Residue-level contacts at the interface:
Residue K130 in the second protein contacts residue P106 in the first protein (closest heavy-atom distance 3.4 Å).
Residue Q167 in the second protein interacts with residue V244 in the first protein (closest heavy-atom distance 3.4 Å).
Residue S4 in the second protein contacts residue Q236 in the first protein (closest heavy-atom distance 3.6 Å).
Residue D11 in the second protein interacts with residue R232 in the first protein (closest heavy-atom distance 3.1 Å).
Residue F6 in the second protein is in contact with residue S240 in the first protein (closest heavy-atom distance 3.5 Å).
Residue I67 in the second protein interacts with residue P55 in the first protein (closest heavy-atom distance 3.8 Å).
Residue N40 in the second protein contacts residue G146 in the first protein (closest heavy-atom distance 3.4 Å).
Residue Y61 in the second protein contacts residue L243 in the first protein (closest heavy-atom distance 3.9 Å).
Residue K130 in the second protein interacts with residue H103 in the first protein (closest heavy-atom distance 3.2 Å).
Residue V39 in the second protein interacts with residue A148 in the first protein (closest heavy-atom distance 3.6 Å).
Residue S12 in the second protein is in contact with residue N191 in the first protein (closest heavy-atom distance 3.7 Å).
Residue F8 in the second protein interacts with residue M152 in the first protein (closest heavy-atom distance 3.7 Å).
Residue P9 in the second protein is in contact with residue M152 in the first protein (closest heavy-atom distance 3.7 Å).
Residue Y28 in the second protein interacts with residue T101 in the first protein (closest heavy-atom distance 3.9 Å).
Residue E131 in the second protein contacts residue P106 in the first protein (closest heavy-atom distance 4.0 Å).
Residue V39 in the second protein interacts with residue L149 in the first protein (closest heavy-atom distance 2.9 Å).
Residue H45 in the second protein contacts residue V245 in the first protein (closest heavy-atom distance 3.9 Å).
Residue I67 in the second protein contacts residue Y105 in the first protein (closest heavy-atom distance 3.7 Å).
Residue D60 in the second protein interacts with residue L243 in the first protein (closest heavy-atom distance 3.3 Å).
Residue T41 in the second protein contacts residue I235 in the first protein (closest heavy-atom distance 3.7 Å).
Residue N220 in the second protein contacts residue R242 in the first protein (closest heavy-atom distance 3.5 Å).
Residue K64 in the second protein interacts with residue D33 in the first protein (closest heavy-atom distance 3.2 Å).
Residue S95 in the second protein contacts residue Q108 in the first protein (closest heavy-atom distance 3.3 Å).
Residue N220 in the second protein contacts residue P241 in the first protein (closest heavy-atom distance 3.1 Å).
Residue Y28 in the second protein contacts residue C104 in the first protein (closest heavy-atom distance 3.6 Å).
Residue G42 in the second protein interacts with residue L243 in the first protein (closest heavy-atom distance 3.8 Å).
Residue R65 in the second protein contacts residue I56 in the first protein (closest heavy-atom distance 3.6 Å).
Residue P9 in the second protein contacts residue L149 in the first protein (closest heavy-atom distance 3.2 Å).
Residue F93 in the second protein is in contact with residue E57 in the first protein (closest heavy-atom distance 2.9 Å).
Residue F93 in the second protein interacts with residue I56 in the first protein (closest heavy-atom distance 3.2 Å).
Residue G10 in the second protein contacts residue V190 in the first protein (closest heavy-atom distance 3.4 Å).
Residue G10 in the second protein contacts residue N150 in the first protein (closest heavy-atom distance 3.5 Å).
Residue K64 in the second protein contacts residue V35 in the first protein (closest heavy-atom distance 3.5 Å).
Residue Y61 in the second protein interacts with residue G146 in the first protein (closest heavy-atom distance 3.6 Å).
Residue S62 in the second protein contacts residue R242 in the first protein (closest heavy-atom distance 3.5 Å).
Residue T41 in the second protein is in contact with residue V143 in the first protein (closest heavy-atom distance 3.9 Å).
Residue S95 in the second protein is in contact with residue R107 in the first protein (closest heavy-atom distance 3.9 Å).
Residue N40 in the second protein interacts with residue I147 in the first protein (closest heavy-atom distance 4.0 Å).
Residue S62 in the second protein interacts with residue G146 in the first protein (closest heavy-atom distance 3.8 Å).
Residue F8 in the second protein contacts residue I235 in the first protein (closest heavy-atom distance 3.7 Å).
Residue S62 in the second protein is in contact with residue L243 in the first protein (closest heavy-atom distance 3.7 Å).
Residue R65 in the second protein contacts residue G54 in the first protein (closest heavy-atom distance 3.6 Å).
Residue F8 in the second protein interacts with residue R232 in the first protein (closest heavy-atom distance 3.2 Å).
Residue F6 in the second protein is in contact with residue Q236 in the first protein (closest heavy-atom distance 3.5 Å).
Residue K130 in the second protein interacts with residue C104 in the first protein (closest heavy-atom distance 3.4 Å).
Residue R37 in the second protein interacts with residue N150 in the first protein (closest heavy-atom distance 2.7 Å).
Residue F6 in the second protein contacts residue I239 in the first protein (closest heavy-atom distance 3.6 Å).
Residue S95 in the second protein is in contact with residue E57 in the first protein (closest heavy-atom distance 2.6 Å).
Residue S62 in the second protein is in contact with residue D144 in the first protein (closest heavy-atom distance 3.7 Å).
Residue G10 in the second protein interacts with residue N191 in the first protein (closest heavy-atom distance 3.2 Å).
Residue R65 in the second protein interacts with residue D36 in the first protein (closest heavy-atom distance 2.8 Å).
Residue R65 in the second protein interacts with residue T53 in the first protein (closest heavy-atom distance 3.6 Å).
Residue R65 in the second protein contacts residue P55 in the first protein (closest heavy-atom distance 3.4 Å).
Residue D11 in the second protein is in contact with residue G192 in the first protein (closest heavy-atom distance 3.1 Å).
Residue V39 in the second protein contacts residue I147 in the first protein (closest heavy-atom distance 3.9 Å).
Residue P9 in the second protein interacts with residue S151 in the first protein (closest heavy-atom distance 3.6 Å).
Residue V39 in the second protein contacts residue T101 in the first protein (closest heavy-atom distance 3.7 Å).
Residue V43 in the second protein contacts residue L243 in the first protein (closest heavy-atom distance 3.8 Å).
Residue S63 in the second protein contacts residue A145 in the first protein (closest heavy-atom distance 3.7 Å).
Residue K64 in the second protein contacts residue D36 in the first protein (closest heavy-atom distance 3.4 Å).

This data describes a binding interaction between two proteins.

Sequence of the first protein:
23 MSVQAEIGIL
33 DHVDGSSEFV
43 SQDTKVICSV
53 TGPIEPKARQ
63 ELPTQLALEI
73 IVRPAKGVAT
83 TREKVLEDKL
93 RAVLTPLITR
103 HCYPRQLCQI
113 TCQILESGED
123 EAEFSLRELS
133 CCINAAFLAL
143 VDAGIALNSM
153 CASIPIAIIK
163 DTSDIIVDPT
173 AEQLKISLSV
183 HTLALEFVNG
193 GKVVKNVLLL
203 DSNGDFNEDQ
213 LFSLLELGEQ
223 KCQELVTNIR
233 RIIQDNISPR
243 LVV

Sequence of the second protein:
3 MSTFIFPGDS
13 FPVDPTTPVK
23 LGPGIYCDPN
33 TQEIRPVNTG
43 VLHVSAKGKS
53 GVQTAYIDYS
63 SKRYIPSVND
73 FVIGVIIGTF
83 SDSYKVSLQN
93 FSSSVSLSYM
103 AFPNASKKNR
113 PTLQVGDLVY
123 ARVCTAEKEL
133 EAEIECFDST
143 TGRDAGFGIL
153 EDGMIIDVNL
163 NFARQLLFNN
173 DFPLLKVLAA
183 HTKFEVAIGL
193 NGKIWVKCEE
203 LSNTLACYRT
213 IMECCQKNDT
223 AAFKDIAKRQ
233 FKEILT